Sequence of protein 1:
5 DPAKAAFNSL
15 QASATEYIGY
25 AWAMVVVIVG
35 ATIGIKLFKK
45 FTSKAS

The following describes two proteins that form a bound complex.

Sequence of protein 2:
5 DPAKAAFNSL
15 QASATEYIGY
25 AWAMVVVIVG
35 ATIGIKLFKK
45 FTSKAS

Residue-level contacts at the interface:
Residue I22 in protein 1 contacts residue A35 in protein 2 (closest heavy-atom distance 3.4 Å).
Residue K44 in protein 1 contacts residue S50 in protein 2 (closest heavy-atom distance 4.4 Å).
Residue I37 in protein 1 is in contact with residue S50 in protein 2 (closest heavy-atom distance 3.5 Å).
Residue Q15 in protein 1 is in contact with residue A27 in protein 2 (closest heavy-atom distance 3.9 Å).
Residue V29 in protein 1 is in contact with residue F42 in protein 2 (closest heavy-atom distance 4.4 Å).
Residue V30 in protein 1 contacts residue F42 in protein 2 (closest heavy-atom distance 4.7 Å).
Residue I37 in protein 1 is in contact with residue T46 in protein 2 (closest heavy-atom distance 3.5 Å).
Residue Q15 in protein 1 interacts with residue Y24 in protein 2 (closest heavy-atom distance 4.5 Å).
Residue W26 in protein 1 is in contact with residue F42 in protein 2 (closest heavy-atom distance 4.0 Å).
Residue F11 in protein 1 is in contact with residue A25 in protein 2 (closest heavy-atom distance 4.3 Å).
Residue A18 in protein 1 is in contact with residue M28 in protein 2 (closest heavy-atom distance 4.3 Å).
Residue W26 in protein 1 is in contact with residue A35 in protein 2 (closest heavy-atom distance 4.5 Å).
Residue V33 in protein 1 interacts with residue K43 in protein 2 (closest heavy-atom distance 3.8 Å).
Residue A25 in protein 1 is in contact with residue I39 in protein 2 (closest heavy-atom distance 4.3 Å).
Residue T19 in protein 1 is in contact with residue V31 in protein 2 (closest heavy-atom distance 4.3 Å).
Residue I22 in protein 1 is in contact with residue V31 in protein 2 (closest heavy-atom distance 3.6 Å).
Residue Q15 in protein 1 interacts with residue M28 in protein 2 (closest heavy-atom distance 3.9 Å).
Residue I22 in protein 1 interacts with residue I32 in protein 2 (closest heavy-atom distance 4.6 Å).
Residue A7 in protein 1 interacts with residue Y24 in protein 2 (closest heavy-atom distance 4.9 Å).
Residue A18 in protein 1 contacts residue I32 in protein 2 (closest heavy-atom distance 3.6 Å).
Residue V29 in protein 1 is in contact with residue K43 in protein 2 (closest heavy-atom distance 4.0 Å).
Residue L14 in protein 1 interacts with residue M28 in protein 2 (closest heavy-atom distance 4.2 Å).
Residue V33 in protein 1 is in contact with residue T46 in protein 2 (closest heavy-atom distance 3.5 Å).
Residue W26 in protein 1 contacts residue G38 in protein 2 (closest heavy-atom distance 3.8 Å).
Residue A7 in protein 1 interacts with residue Y21 in protein 2 (closest heavy-atom distance 3.3 Å).
Residue W26 in protein 1 interacts with residue I39 in protein 2 (closest heavy-atom distance 3.7 Å).
Residue K40 in protein 1 contacts residue S50 in protein 2 (closest heavy-atom distance 3.1 Å).
Residue V33 in protein 1 contacts residue F42 in protein 2 (closest heavy-atom distance 3.6 Å).
Residue D5 in protein 1 interacts with residue Y21 in protein 2 (closest heavy-atom distance 4.6 Å).
Residue I37 in protein 1 contacts residue S47 in protein 2 (closest heavy-atom distance 4.6 Å).
Residue F11 in protein 1 contacts residue Y24 in protein 2 (closest heavy-atom distance 3.6 Å).
Residue K8 in protein 1 contacts residue Y24 in protein 2 (closest heavy-atom distance 3.2 Å).
Residue V29 in protein 1 is in contact with residue I39 in protein 2 (closest heavy-atom distance 4.1 Å).
Residue D5 in protein 1 interacts with residue E20 in protein 2 (closest heavy-atom distance 4.7 Å).
Residue K40 in protein 1 contacts residue S47 in protein 2 (closest heavy-atom distance 3.5 Å).
Residue F11 in protein 1 is in contact with residue Y21 in protein 2 (closest heavy-atom distance 3.4 Å).
Residue L41 in protein 1 interacts with residue S50 in protein 2 (closest heavy-atom distance 4.2 Å).
Residue K8 in protein 1 interacts with residue E20 in protein 2 (closest heavy-atom distance 3.6 Å).
Residue Q15 in protein 1 interacts with residue V31 in protein 2 (closest heavy-atom distance 4.1 Å).